Sequence of protein 2:
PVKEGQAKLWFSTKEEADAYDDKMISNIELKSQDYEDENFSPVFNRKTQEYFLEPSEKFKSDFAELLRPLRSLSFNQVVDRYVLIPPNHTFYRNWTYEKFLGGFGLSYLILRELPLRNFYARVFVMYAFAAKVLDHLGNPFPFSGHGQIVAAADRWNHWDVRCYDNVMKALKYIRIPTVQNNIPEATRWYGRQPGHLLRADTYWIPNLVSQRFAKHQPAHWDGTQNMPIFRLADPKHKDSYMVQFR

Sequence of protein 1:
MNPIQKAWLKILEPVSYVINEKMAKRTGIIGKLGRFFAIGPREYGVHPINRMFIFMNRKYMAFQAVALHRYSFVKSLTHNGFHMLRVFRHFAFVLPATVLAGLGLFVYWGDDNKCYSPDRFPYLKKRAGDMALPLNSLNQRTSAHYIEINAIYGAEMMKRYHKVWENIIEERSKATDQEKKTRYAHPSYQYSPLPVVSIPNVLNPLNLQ

These two protein chains interact to form a complex.

Residue-level contacts at the interface:
Residue C164 in protein 2 is in contact with residue T142 in protein 1 (closest heavy-atom distance 2.5 Å).
Residue A122 in protein 2 contacts residue F36 in protein 1 (closest heavy-atom distance 3.3 Å).
Residue L85 in protein 2 contacts residue E156 in protein 1 (closest heavy-atom distance 3.2 Å).
Residue D166 in protein 2 contacts residue R141 in protein 1 (closest heavy-atom distance 3.5 Å).
Residue R113 in protein 2 is in contact with residue N50 in protein 1 (closest heavy-atom distance 3.6 Å).
Residue R118 in protein 2 contacts residue A38 in protein 1 (closest heavy-atom distance 2.8 Å).
Residue E114 in protein 2 is in contact with residue W8 in protein 1 (closest heavy-atom distance 3.4 Å).
Residue R113 in protein 2 contacts residue R42 in protein 1 (closest heavy-atom distance 2.8 Å).
Residue E114 in protein 2 contacts residue H47 in protein 1 (closest heavy-atom distance 2.8 Å).
Residue D161 in protein 2 contacts residue R127 in protein 1 (closest heavy-atom distance 2.8 Å).
Residue R123 in protein 2 interacts with residue Y44 in protein 1 (closest heavy-atom distance 3.3 Å).
Residue N119 in protein 2 contacts residue F36 in protein 1 (closest heavy-atom distance 3.4 Å).
Residue L172 in protein 2 contacts residue A128 in protein 1 (closest heavy-atom distance 3.5 Å).
Residue L117 in protein 2 interacts with residue A38 in protein 1 (closest heavy-atom distance 3.5 Å).
Residue Y191 in protein 2 interacts with residue Q140 in protein 1 (closest heavy-atom distance 3.7 Å).
Residue R118 in protein 2 contacts residue E43 in protein 1 (closest heavy-atom distance 3.1 Å).
Residue R123 in protein 2 is in contact with residue E43 in protein 1 (closest heavy-atom distance 2.7 Å).
Residue R163 in protein 2 contacts residue I147 in protein 1 (closest heavy-atom distance 3.5 Å).
Residue D166 in protein 2 is in contact with residue Q140 in protein 1 (closest heavy-atom distance 3.2 Å).
Residue R72 in protein 2 contacts residue Q209 in protein 1 (closest heavy-atom distance 3.5 Å).
Residue I111 in protein 2 interacts with residue W8 in protein 1 (closest heavy-atom distance 2.8 Å).
Residue P116 in protein 2 interacts with residue L9 in protein 1 (closest heavy-atom distance 3.6 Å).
Residue Y165 in protein 2 contacts residue S137 in protein 1 (closest heavy-atom distance 3.5 Å).
Residue L74 in protein 2 contacts residue Q209 in protein 1 (closest heavy-atom distance 3.6 Å).
Residue Y191 in protein 2 is in contact with residue N136 in protein 1 (closest heavy-atom distance 2.4 Å).
Residue C164 in protein 2 interacts with residue R141 in protein 1 (closest heavy-atom distance 2.9 Å).
Residue R113 in protein 2 contacts residue H47 in protein 1 (closest heavy-atom distance 3.1 Å).
Residue R118 in protein 2 is in contact with residue P41 in protein 1 (closest heavy-atom distance 3.2 Å).
Residue R123 in protein 2 interacts with residue R42 in protein 1 (closest heavy-atom distance 3.4 Å).
Residue F76 in protein 2 interacts with residue M158 in protein 1 (closest heavy-atom distance 3.5 Å).
Residue P195 in protein 2 contacts residue N139 in protein 1 (closest heavy-atom distance 3.6 Å).
Residue G196 in protein 2 is in contact with residue N139 in protein 1 (closest heavy-atom distance 3.5 Å).
Residue V168 in protein 2 is in contact with residue L124 in protein 1 (closest heavy-atom distance 3.7 Å).
Residue P116 in protein 2 is in contact with residue W8 in protein 1 (closest heavy-atom distance 3.5 Å).
Residue L117 in protein 2 contacts residue R42 in protein 1 (closest heavy-atom distance 3.8 Å).
Residue F120 in protein 2 interacts with residue E43 in protein 1 (closest heavy-atom distance 3.2 Å).
Residue V80 in protein 2 is in contact with residue A155 in protein 1 (closest heavy-atom distance 3.7 Å).
Residue Y165 in protein 2 is in contact with residue L124 in protein 1 (closest heavy-atom distance 3.5 Å).
Residue Y121 in protein 2 contacts residue F36 in protein 1 (closest heavy-atom distance 3.7 Å).
Residue E114 in protein 2 interacts with residue N2 in protein 1 (closest heavy-atom distance 2.8 Å).
Residue P116 in protein 2 interacts with residue I39 in protein 1 (closest heavy-atom distance 3.6 Å).
Residue L115 in protein 2 is in contact with residue R42 in protein 1 (closest heavy-atom distance 3.0 Å).
Residue P116 in protein 2 contacts residue G40 in protein 1 (closest heavy-atom distance 2.5 Å).
Residue E114 in protein 2 is in contact with residue Q5 in protein 1 (closest heavy-atom distance 3.2 Å).
Residue D166 in protein 2 is in contact with residue T142 in protein 1 (closest heavy-atom distance 3.1 Å).
Residue E114 in protein 2 contacts residue I4 in protein 1 (closest heavy-atom distance 3.6 Å).
Residue F76 in protein 2 is in contact with residue H162 in protein 1 (closest heavy-atom distance 3.6 Å).
Residue Y165 in protein 2 interacts with residue L138 in protein 1 (closest heavy-atom distance 3.6 Å).
Residue R72 in protein 2 interacts with residue N207 in protein 1 (closest heavy-atom distance 3.4 Å).
Residue H147 in protein 2 is in contact with residue D130 in protein 1 (closest heavy-atom distance 3.0 Å).
Residue D81 in protein 2 interacts with residue K159 in protein 1 (closest heavy-atom distance 2.7 Å).
Residue H197 in protein 2 contacts residue N139 in protein 1 (closest heavy-atom distance 3.6 Å).
Residue D161 in protein 2 contacts residue Y123 in protein 1 (closest heavy-atom distance 2.9 Å).
Residue N167 in protein 2 contacts residue S137 in protein 1 (closest heavy-atom distance 3.2 Å).
Residue N167 in protein 2 contacts residue P134 in protein 1 (closest heavy-atom distance 3.6 Å).
Residue E114 in protein 2 contacts residue R42 in protein 1 (closest heavy-atom distance 3.7 Å).
Residue N77 in protein 2 is in contact with residue K159 in protein 1 (closest heavy-atom distance 3.5 Å).
Residue H159 in protein 2 is in contact with residue R127 in protein 1 (closest heavy-atom distance 3.0 Å).
Residue Q194 in protein 2 is in contact with residue N136 in protein 1 (closest heavy-atom distance 2.8 Å).
Residue A171 in protein 2 is in contact with residue M131 in protein 1 (closest heavy-atom distance 3.5 Å).